Sequence of the second protein:
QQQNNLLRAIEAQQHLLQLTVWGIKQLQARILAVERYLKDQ

Contacts between the two chains:
Residue R30 in the first protein is in contact with residue I31 in the second protein (closest heavy-atom distance 4.0 Å).
Residue L16 in the first protein interacts with residue L17 in the second protein (closest heavy-atom distance 4.1 Å).
Residue Q13 in the first protein is in contact with residue Q14 in the second protein (closest heavy-atom distance 3.0 Å).
Residue R30 in the first protein is in contact with residue Q28 in the second protein (closest heavy-atom distance 3.3 Å).
Residue V34 in the first protein interacts with residue L38 in the second protein (closest heavy-atom distance 4.0 Å).
Residue L27 in the first protein is in contact with residue I24 in the second protein (closest heavy-atom distance 3.5 Å).
Residue V34 in the first protein contacts residue V34 in the second protein (closest heavy-atom distance 3.8 Å).
Residue Q41 in the first protein contacts residue Q41 in the second protein (closest heavy-atom distance 4.8 Å).
Residue L27 in the first protein is in contact with residue I31 in the second protein (closest heavy-atom distance 3.6 Å).
Residue V34 in the first protein contacts residue E35 in the second protein (closest heavy-atom distance 4.1 Å).
Residue L6 in the first protein contacts residue Q3 in the second protein (closest heavy-atom distance 3.0 Å).
Residue L38 in the first protein interacts with residue L38 in the second protein (closest heavy-atom distance 4.0 Å).
Residue T20 in the first protein is in contact with residue L17 in the second protein (closest heavy-atom distance 4.7 Å).
Residue T20 in the first protein contacts residue I24 in the second protein (closest heavy-atom distance 3.6 Å).
Residue R30 in the first protein contacts residue L32 in the second protein (closest heavy-atom distance 3.9 Å).
Residue L17 in the first protein interacts with residue L17 in the second protein (closest heavy-atom distance 3.5 Å).
Residue Q13 in the first protein contacts residue I10 in the second protein (closest heavy-atom distance 3.1 Å).
Residue L16 in the first protein is in contact with residue Q14 in the second protein (closest heavy-atom distance 3.8 Å).
Residue R30 in the first protein is in contact with residue E35 in the second protein (closest heavy-atom distance 2.9 Å).
Residue L27 in the first protein contacts residue L27 in the second protein (closest heavy-atom distance 3.7 Å).
Residue Y37 in the first protein contacts residue L38 in the second protein (closest heavy-atom distance 3.9 Å).
Residue Q3 in the first protein contacts residue L6 in the second protein (closest heavy-atom distance 4.6 Å).
Residue Y37 in the first protein contacts residue Q41 in the second protein (closest heavy-atom distance 5.0 Å).
Residue T20 in the first protein is in contact with residue T20 in the second protein (closest heavy-atom distance 4.2 Å).
Residue L6 in the first protein contacts residue L6 in the second protein (closest heavy-atom distance 3.8 Å).
Residue Q13 in the first protein contacts residue Q13 in the second protein (closest heavy-atom distance 4.2 Å).
Residue L6 in the first protein interacts with residue I10 in the second protein (closest heavy-atom distance 4.2 Å).
Residue I31 in the first protein contacts residue I31 in the second protein (closest heavy-atom distance 3.3 Å).
Residue L6 in the first protein contacts residue L7 in the second protein (closest heavy-atom distance 4.2 Å).
Residue A9 in the first protein is in contact with residue I10 in the second protein (closest heavy-atom distance 4.5 Å).
Residue Q2 in the first protein interacts with residue Q3 in the second protein (closest heavy-atom distance 3.5 Å).
Residue T20 in the first protein is in contact with residue V21 in the second protein (closest heavy-atom distance 4.1 Å).
Residue G23 in the first protein is in contact with residue I24 in the second protein (closest heavy-atom distance 4.6 Å).
Residue Q1 in the first protein interacts with residue Q3 in the second protein (closest heavy-atom distance 4.7 Å).
Residue Q3 in the first protein contacts residue Q3 in the second protein (closest heavy-atom distance 2.8 Å).
Residue Q13 in the first protein is in contact with residue L17 in the second protein (closest heavy-atom distance 4.1 Å).
Residue I10 in the first protein interacts with residue I10 in the second protein (closest heavy-atom distance 3.8 Å).
Residue L27 in the first protein contacts residue Q28 in the second protein (closest heavy-atom distance 3.7 Å).
Residue I24 in the first protein interacts with residue I24 in the second protein (closest heavy-atom distance 3.9 Å).

These two protein chains interact to form a complex.

Sequence of the first protein:
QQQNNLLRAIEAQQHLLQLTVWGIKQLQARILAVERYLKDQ